Contacts between the two chains:
Residue E556 in chain B interacts with residue Q265 in chain A (closest heavy-atom distance 4.4 Å).

These two protein chains interact to form a complex.

Sequence of chain B:
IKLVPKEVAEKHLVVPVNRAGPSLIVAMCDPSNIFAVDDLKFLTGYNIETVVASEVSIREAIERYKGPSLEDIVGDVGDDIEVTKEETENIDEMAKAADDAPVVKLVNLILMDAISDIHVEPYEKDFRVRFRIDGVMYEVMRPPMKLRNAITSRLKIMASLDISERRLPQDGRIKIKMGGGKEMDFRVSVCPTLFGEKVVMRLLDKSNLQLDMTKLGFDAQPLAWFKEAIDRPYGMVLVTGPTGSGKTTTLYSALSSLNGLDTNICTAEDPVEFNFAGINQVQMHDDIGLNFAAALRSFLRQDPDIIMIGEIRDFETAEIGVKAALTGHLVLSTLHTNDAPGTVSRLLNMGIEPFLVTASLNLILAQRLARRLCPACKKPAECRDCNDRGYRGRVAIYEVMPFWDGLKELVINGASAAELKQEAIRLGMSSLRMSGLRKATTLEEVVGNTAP

Sequence of chain A:
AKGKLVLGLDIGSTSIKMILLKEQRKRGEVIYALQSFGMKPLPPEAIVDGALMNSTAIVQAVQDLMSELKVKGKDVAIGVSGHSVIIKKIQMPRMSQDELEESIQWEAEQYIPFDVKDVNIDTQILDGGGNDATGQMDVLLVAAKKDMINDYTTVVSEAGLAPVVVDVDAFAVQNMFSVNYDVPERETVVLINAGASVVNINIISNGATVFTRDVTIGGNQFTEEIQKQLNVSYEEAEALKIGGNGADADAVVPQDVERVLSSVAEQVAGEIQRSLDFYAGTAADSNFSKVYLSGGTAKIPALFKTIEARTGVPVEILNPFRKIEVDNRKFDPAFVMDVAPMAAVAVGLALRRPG